Sequence of protein 2:
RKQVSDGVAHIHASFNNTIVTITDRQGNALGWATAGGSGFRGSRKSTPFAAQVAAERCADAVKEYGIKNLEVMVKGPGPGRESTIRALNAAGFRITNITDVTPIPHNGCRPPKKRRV

Sequence of protein 1:
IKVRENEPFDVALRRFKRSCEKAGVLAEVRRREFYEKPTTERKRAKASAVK

These two protein chains interact to form a complex.

Contacts between the two chains:
Residue E83 in protein 2 interacts with residue D11 in protein 1 (closest heavy-atom distance 3.4 Å).
Residue R87 in protein 2 interacts with residue D11 in protein 1 (closest heavy-atom distance 2.8 Å).
Residue R87 in protein 2 contacts residue A13 in protein 1 (closest heavy-atom distance 4.0 Å).
Residue I99 in protein 2 is in contact with residue D11 in protein 1 (closest heavy-atom distance 4.9 Å).
Residue E83 in protein 2 is in contact with residue F10 in protein 1 (closest heavy-atom distance 4.5 Å).
Residue E83 in protein 2 contacts residue V12 in protein 1 (closest heavy-atom distance 3.1 Å).
Residue R87 in protein 2 is in contact with residue V12 in protein 1 (closest heavy-atom distance 3.1 Å).
Residue R82 in protein 2 is in contact with residue I2 in protein 1 (closest heavy-atom distance 4.6 Å).
Residue E83 in protein 2 interacts with residue R15 in protein 1 (closest heavy-atom distance 2.7 Å).